Sequence of chain B:
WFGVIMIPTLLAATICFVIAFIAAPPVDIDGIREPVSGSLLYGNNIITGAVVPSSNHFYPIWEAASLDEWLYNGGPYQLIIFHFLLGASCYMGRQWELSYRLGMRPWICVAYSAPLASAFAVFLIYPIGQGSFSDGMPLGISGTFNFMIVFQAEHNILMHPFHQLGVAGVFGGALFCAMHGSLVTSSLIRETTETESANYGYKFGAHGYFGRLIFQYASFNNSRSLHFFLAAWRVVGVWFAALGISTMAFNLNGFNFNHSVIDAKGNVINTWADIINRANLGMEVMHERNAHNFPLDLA

This data describes a binding interaction between two proteins.

Contacts between the two chains:
Residue I143 in chain B is in contact with residue A216 in chain A (closest heavy-atom distance 1.6 Å).
Residue H332 in chain B interacts with residue G349 in chain A (closest heavy-atom distance 2.6 Å).
Residue N325 in chain B interacts with residue R326 in chain A (closest heavy-atom distance 3.6 Å).
Residue M139 in chain B is in contact with residue N220 in chain A (closest heavy-atom distance 2.8 Å).
Residue R140 in chain B interacts with residue N220 in chain A (closest heavy-atom distance 1.5 Å).
Residue E329 in chain B is in contact with residue A327 in chain A (closest heavy-atom distance 3.3 Å).
Residue S221 in chain B is in contact with residue V138 in chain A (closest heavy-atom distance 3.2 Å).
Residue I143 in chain B interacts with residue T217 in chain A (closest heavy-atom distance 3.9 Å).
Residue E333 in chain B contacts residue N350 in chain A (closest heavy-atom distance 3.2 Å).
Residue R140 in chain B contacts residue T221 in chain A (closest heavy-atom distance 3.4 Å).
Residue A213 in chain B is in contact with residue V274 in chain A (closest heavy-atom distance 3.6 Å).
Residue M328 in chain B interacts with residue M329 in chain A (closest heavy-atom distance 3.8 Å).
Residue E329 in chain B contacts residue R326 in chain A (closest heavy-atom distance 0.7 Å).
Residue S221 in chain B is in contact with residue P140 in chain A (closest heavy-atom distance 3.1 Å).
Residue R334 in chain B is in contact with residue G349 in chain A (closest heavy-atom distance 3.6 Å).
Residue V330 in chain B interacts with residue R326 in chain A (closest heavy-atom distance 3.2 Å).
Residue A213 in chain B interacts with residue P275 in chain A (closest heavy-atom distance 3.5 Å).
Residue A324 in chain B is in contact with residue A330 in chain A (closest heavy-atom distance 1.9 Å).
Residue H332 in chain B contacts residue R348 in chain A (closest heavy-atom distance 1.7 Å).
Residue W317 in chain B interacts with residue C71 in chain A (closest heavy-atom distance 3.6 Å).
Residue Y262 in chain B interacts with residue R128 in chain A (closest heavy-atom distance 3.7 Å).
Residue R334 in chain B interacts with residue N350 in chain A (closest heavy-atom distance 3.5 Å).
Residue G216 in chain B contacts residue L272 in chain A (closest heavy-atom distance 3.5 Å).
Residue H332 in chain B contacts residue I325 in chain A (closest heavy-atom distance 3.5 Å).
Residue S217 in chain B is in contact with residue P140 in chain A (closest heavy-atom distance 3.3 Å).
Residue S222 in chain B interacts with residue V138 in chain A (closest heavy-atom distance 3.3 Å).
Residue W317 in chain B contacts residue G62 in chain A (closest heavy-atom distance 3.8 Å).
Residue T220 in chain B contacts residue H268 in chain A (closest heavy-atom distance 3.8 Å).
Residue V205 in chain B interacts with residue V204 in chain A (closest heavy-atom distance 3.4 Å).
Residue P141 in chain B contacts residue N220 in chain A (closest heavy-atom distance 2.6 Å).
Residue M328 in chain B is in contact with residue I325 in chain A (closest heavy-atom distance 3.5 Å).
Residue N335 in chain B contacts residue N350 in chain A (closest heavy-atom distance 3.8 Å).
Residue W142 in chain B contacts residue N220 in chain A (closest heavy-atom distance 3.6 Å).
Residue I143 in chain B is in contact with residue N220 in chain A (closest heavy-atom distance 3.3 Å).
Residue A276 in chain B interacts with residue C211 in chain A (closest heavy-atom distance 3.2 Å).
Residue G216 in chain B contacts residue M271 in chain A (closest heavy-atom distance 1.9 Å).
Residue E329 in chain B is in contact with residue I325 in chain A (closest heavy-atom distance 3.6 Å).
Residue R64 in chain B interacts with residue F314 in chain A (closest heavy-atom distance 3.9 Å).
Residue R64 in chain B is in contact with residue Y315 in chain A (closest heavy-atom distance 3.7 Å).
Residue M139 in chain B contacts residue T221 in chain A (closest heavy-atom distance 1.9 Å).
Residue H337 in chain B is in contact with residue N350 in chain A (closest heavy-atom distance 2.2 Å).
Residue V205 in chain B contacts residue A208 in chain A (closest heavy-atom distance 3.8 Å).
Residue N315 in chain B interacts with residue G62 in chain A (closest heavy-atom distance 2.7 Å).
Residue M328 in chain B interacts with residue A330 in chain A (closest heavy-atom distance 3.9 Å).
Residue S217 in chain B is in contact with residue P275 in chain A (closest heavy-atom distance 3.6 Å).
Residue T220 in chain B contacts residue M271 in chain A (closest heavy-atom distance 3.2 Å).
Residue I63 in chain B interacts with residue T316 in chain A (closest heavy-atom distance 3.6 Å).
Residue H337 in chain B is in contact with residue A351 in chain A (closest heavy-atom distance 2.7 Å).
Residue E329 in chain B interacts with residue N322 in chain A (closest heavy-atom distance 3.4 Å).
Residue H332 in chain B interacts with residue L321 in chain A (closest heavy-atom distance 3.6 Å).
Residue M328 in chain B contacts residue R326 in chain A (closest heavy-atom distance 3.8 Å).
Residue N338 in chain B interacts with residue A351 in chain A (closest heavy-atom distance 3.7 Å).
Residue I63 in chain B interacts with residue Y315 in chain A (closest heavy-atom distance 3.1 Å).
Residue T316 in chain B contacts residue G62 in chain A (closest heavy-atom distance 1.9 Å).
Residue T316 in chain B interacts with residue L63 in chain A (closest heavy-atom distance 3.5 Å).
Residue P66 in chain B interacts with residue T313 in chain A (closest heavy-atom distance 3.3 Å).
Residue S217 in chain B contacts residue M271 in chain A (closest heavy-atom distance 3.5 Å).
Residue V280 in chain B contacts residue A212 in chain A (closest heavy-atom distance 3.5 Å).
Residue R225 in chain B interacts with residue H268 in chain A (closest heavy-atom distance 2.7 Å).
Residue L133 in chain B interacts with residue I256 in chain A (closest heavy-atom distance 3.6 Å).

Sequence of chain A:
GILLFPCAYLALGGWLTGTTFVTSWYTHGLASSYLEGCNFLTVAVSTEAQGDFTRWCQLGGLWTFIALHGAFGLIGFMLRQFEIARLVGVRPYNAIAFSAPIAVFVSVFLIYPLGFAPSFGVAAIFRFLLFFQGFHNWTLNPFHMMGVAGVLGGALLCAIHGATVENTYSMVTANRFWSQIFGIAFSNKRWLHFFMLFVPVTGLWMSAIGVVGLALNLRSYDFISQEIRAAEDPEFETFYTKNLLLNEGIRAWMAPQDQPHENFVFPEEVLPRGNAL